Residue-level contacts at the interface:
Residue K32 in protein 2 contacts residue E7 in protein 1 (closest heavy-atom distance 3.1 Å).
Residue Y26 in protein 2 is in contact with residue L4 in protein 1 (closest heavy-atom distance 3.5 Å).
Residue L29 in protein 2 contacts residue L4 in protein 1 (closest heavy-atom distance 3.5 Å).
Residue K28 in protein 2 interacts with residue E7 in protein 1 (closest heavy-atom distance 4.1 Å).
Residue L29 in protein 2 interacts with residue Q3 in protein 1 (closest heavy-atom distance 4.4 Å).
Residue V25 in protein 2 interacts with residue E7 in protein 1 (closest heavy-atom distance 3.0 Å).
Residue V25 in protein 2 contacts residue L4 in protein 1 (closest heavy-atom distance 4.1 Å).
Residue L29 in protein 2 is in contact with residue E7 in protein 1 (closest heavy-atom distance 3.8 Å).
Residue V25 in protein 2 interacts with residue I8 in protein 1 (closest heavy-atom distance 4.5 Å).

Sequence of protein 1:
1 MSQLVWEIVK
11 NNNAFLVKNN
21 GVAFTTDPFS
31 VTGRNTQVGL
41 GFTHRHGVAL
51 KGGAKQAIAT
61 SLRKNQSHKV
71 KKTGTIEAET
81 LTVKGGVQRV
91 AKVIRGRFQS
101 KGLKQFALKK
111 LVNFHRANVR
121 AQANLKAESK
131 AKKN

Sequence of protein 2:
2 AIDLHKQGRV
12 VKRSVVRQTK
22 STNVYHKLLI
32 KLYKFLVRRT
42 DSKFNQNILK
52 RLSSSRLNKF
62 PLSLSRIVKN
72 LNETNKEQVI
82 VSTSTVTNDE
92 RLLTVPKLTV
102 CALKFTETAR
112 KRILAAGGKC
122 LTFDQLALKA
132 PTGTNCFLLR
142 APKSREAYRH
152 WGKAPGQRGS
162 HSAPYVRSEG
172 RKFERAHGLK

This data describes a binding interaction between two proteins.